Interface contacts:
Residue L19 in protein 2 is in contact with residue L123 in protein 1 (closest heavy-atom distance 0.0 Å).
Residue L24 in protein 2 contacts residue L128 in protein 1 (closest heavy-atom distance 0.0 Å).
Residue G17 in protein 2 interacts with residue G121 in protein 1 (closest heavy-atom distance 0.0 Å).
Residue D29 in protein 2 is in contact with residue D133 in protein 1 (closest heavy-atom distance 0.0 Å).
Residue L38 in protein 2 interacts with residue L142 in protein 1 (closest heavy-atom distance 0.0 Å).
Residue Q18 in protein 2 interacts with residue Q122 in protein 1 (closest heavy-atom distance 0.0 Å).
Residue G16 in protein 2 is in contact with residue G120 in protein 1 (closest heavy-atom distance 0.0 Å).
Residue R57 in protein 2 interacts with residue R161 in protein 1 (closest heavy-atom distance 0.0 Å).
Residue K20 in protein 2 interacts with residue K124 in protein 1 (closest heavy-atom distance 0.0 Å).
Residue D30 in protein 2 contacts residue D134 in protein 1 (closest heavy-atom distance 0.0 Å).
Residue V64 in protein 2 is in contact with residue V168 in protein 1 (closest heavy-atom distance 0.0 Å).
Residue I62 in protein 2 contacts residue I166 in protein 1 (closest heavy-atom distance 0.0 Å).
Residue Q61 in protein 2 interacts with residue Q165 in protein 1 (closest heavy-atom distance 0.0 Å).
Residue L10 in protein 2 interacts with residue L114 in protein 1 (closest heavy-atom distance 0.0 Å).
Residue L23 in protein 2 is in contact with residue L127 in protein 1 (closest heavy-atom distance 0.0 Å).
Residue P9 in protein 2 interacts with residue P113 in protein 1 (closest heavy-atom distance 0.0 Å).
Residue G48 in protein 2 is in contact with residue G152 in protein 1 (closest heavy-atom distance 0.0 Å).
Residue I54 in protein 2 contacts residue I158 in protein 1 (closest heavy-atom distance 0.0 Å).
Residue V32 in protein 2 is in contact with residue V136 in protein 1 (closest heavy-atom distance 0.0 Å).
Residue T31 in protein 2 contacts residue T135 in protein 1 (closest heavy-atom distance 0.0 Å).
Residue D25 in protein 2 interacts with residue D129 in protein 1 (closest heavy-atom distance 0.0 Å).
Residue G40 in protein 2 interacts with residue G144 in protein 1 (closest heavy-atom distance 0.0 Å).
Residue E34 in protein 2 is in contact with residue E138 in protein 1 (closest heavy-atom distance 0.0 Å).
Residue W42 in protein 2 is in contact with residue W146 in protein 1 (closest heavy-atom distance 0.0 Å).
Residue P39 in protein 2 interacts with residue P143 in protein 1 (closest heavy-atom distance 0.0 Å).
Residue P63 in protein 2 interacts with residue P167 in protein 1 (closest heavy-atom distance 0.0 Å).
Residue W6 in protein 2 interacts with residue W110 in protein 1 (closest heavy-atom distance 0.0 Å).
Residue G49 in protein 2 contacts residue G153 in protein 1 (closest heavy-atom distance 0.0 Å).
Residue T12 in protein 2 interacts with residue T116 in protein 1 (closest heavy-atom distance 0.0 Å).
Residue T4 in protein 2 interacts with residue T108 in protein 1 (closest heavy-atom distance 0.0 Å).
Residue P44 in protein 2 interacts with residue P148 in protein 1 (closest heavy-atom distance 0.0 Å).
Residue V56 in protein 2 contacts residue V160 in protein 1 (closest heavy-atom distance 0.0 Å).
Residue R8 in protein 2 contacts residue R112 in protein 1 (closest heavy-atom distance 0.0 Å).
Residue A28 in protein 2 contacts residue A132 in protein 1 (closest heavy-atom distance 0.0 Å).
Residue T26 in protein 2 interacts with residue T130 in protein 1 (closest heavy-atom distance 0.0 Å).
Residue E35 in protein 2 contacts residue E139 in protein 1 (closest heavy-atom distance 0.0 Å).
Residue R14 in protein 2 is in contact with residue R118 in protein 1 (closest heavy-atom distance 0.0 Å).
Residue D60 in protein 2 contacts residue D164 in protein 1 (closest heavy-atom distance 0.0 Å).
Residue N37 in protein 2 interacts with residue N141 in protein 1 (closest heavy-atom distance 0.0 Å).
Residue K43 in protein 2 is in contact with residue K147 in protein 1 (closest heavy-atom distance 0.0 Å).
Residue E21 in protein 2 contacts residue E125 in protein 1 (closest heavy-atom distance 0.0 Å).
Residue K55 in protein 2 interacts with residue K159 in protein 1 (closest heavy-atom distance 0.0 Å).
Residue I33 in protein 2 contacts residue I137 in protein 1 (closest heavy-atom distance 0.0 Å).
Residue E65 in protein 2 contacts residue E169 in protein 1 (closest heavy-atom distance 0.0 Å).
Residue I3 in protein 2 contacts residue I107 in protein 1 (closest heavy-atom distance 0.0 Å).
Residue F53 in protein 2 is in contact with residue F157 in protein 1 (closest heavy-atom distance 0.0 Å).
Residue V11 in protein 2 is in contact with residue V115 in protein 1 (closest heavy-atom distance 0.0 Å).
Residue Q58 in protein 2 is in contact with residue Q162 in protein 1 (closest heavy-atom distance 0.0 Å).
Residue K7 in protein 2 contacts residue K111 in protein 1 (closest heavy-atom distance 0.0 Å).
Residue I15 in protein 2 contacts residue I119 in protein 1 (closest heavy-atom distance 0.0 Å).
Residue L5 in protein 2 is in contact with residue L109 in protein 1 (closest heavy-atom distance 0.0 Å).
Residue K45 in protein 2 contacts residue K149 in protein 1 (closest heavy-atom distance 0.0 Å).
Residue I47 in protein 2 interacts with residue I151 in protein 1 (closest heavy-atom distance 0.0 Å).
Residue I13 in protein 2 contacts residue I117 in protein 1 (closest heavy-atom distance 0.0 Å).
Residue Y59 in protein 2 contacts residue Y163 in protein 1 (closest heavy-atom distance 0.0 Å).
Residue A22 in protein 2 interacts with residue A126 in protein 1 (closest heavy-atom distance 0.0 Å).
Residue P1 in protein 2 interacts with residue P105 in protein 1 (closest heavy-atom distance 0.0 Å).
Residue I66 in protein 2 is in contact with residue I170 in protein 1 (closest heavy-atom distance 0.0 Å).
Residue G27 in protein 2 interacts with residue G131 in protein 1 (closest heavy-atom distance 0.0 Å).
Residue Q2 in protein 2 is in contact with residue Q106 in protein 1 (closest heavy-atom distance 0.0 Å).

This data describes a binding interaction between two proteins.

Sequence of protein 2:
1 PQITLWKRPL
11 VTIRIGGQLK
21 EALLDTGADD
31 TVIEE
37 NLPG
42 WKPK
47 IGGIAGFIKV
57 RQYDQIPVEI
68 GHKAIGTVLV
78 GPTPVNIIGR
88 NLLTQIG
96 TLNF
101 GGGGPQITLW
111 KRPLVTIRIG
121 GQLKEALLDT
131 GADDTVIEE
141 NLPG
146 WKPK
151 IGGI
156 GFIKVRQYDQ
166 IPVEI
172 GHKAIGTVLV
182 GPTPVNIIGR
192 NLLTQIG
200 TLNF

Sequence of protein 1:
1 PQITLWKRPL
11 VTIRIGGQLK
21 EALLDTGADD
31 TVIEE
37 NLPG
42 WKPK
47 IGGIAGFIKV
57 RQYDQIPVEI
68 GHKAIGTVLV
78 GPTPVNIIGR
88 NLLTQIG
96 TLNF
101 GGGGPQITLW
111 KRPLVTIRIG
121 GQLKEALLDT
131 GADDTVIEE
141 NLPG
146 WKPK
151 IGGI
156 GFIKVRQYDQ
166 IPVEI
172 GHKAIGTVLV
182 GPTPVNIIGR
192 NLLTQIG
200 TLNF